Sequence of the first protein:
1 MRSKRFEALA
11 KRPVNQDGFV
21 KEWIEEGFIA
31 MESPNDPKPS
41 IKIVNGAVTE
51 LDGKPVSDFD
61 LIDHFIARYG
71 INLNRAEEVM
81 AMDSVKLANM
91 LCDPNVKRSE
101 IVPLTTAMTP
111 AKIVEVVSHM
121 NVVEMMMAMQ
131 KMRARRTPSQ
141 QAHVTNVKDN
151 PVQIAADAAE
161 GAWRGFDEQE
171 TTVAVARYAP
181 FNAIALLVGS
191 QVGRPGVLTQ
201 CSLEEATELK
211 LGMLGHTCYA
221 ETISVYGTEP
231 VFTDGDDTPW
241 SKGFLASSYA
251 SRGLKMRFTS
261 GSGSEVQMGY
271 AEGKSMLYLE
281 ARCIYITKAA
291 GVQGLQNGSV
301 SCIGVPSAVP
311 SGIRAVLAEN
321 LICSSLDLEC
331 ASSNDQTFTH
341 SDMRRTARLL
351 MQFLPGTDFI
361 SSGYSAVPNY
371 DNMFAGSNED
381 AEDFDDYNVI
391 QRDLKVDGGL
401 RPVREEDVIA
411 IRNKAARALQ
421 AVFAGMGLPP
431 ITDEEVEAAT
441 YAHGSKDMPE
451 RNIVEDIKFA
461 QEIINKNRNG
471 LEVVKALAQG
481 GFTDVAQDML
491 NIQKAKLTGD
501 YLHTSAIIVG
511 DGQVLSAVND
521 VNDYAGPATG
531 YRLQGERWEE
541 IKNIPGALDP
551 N

Sequence of the second protein:
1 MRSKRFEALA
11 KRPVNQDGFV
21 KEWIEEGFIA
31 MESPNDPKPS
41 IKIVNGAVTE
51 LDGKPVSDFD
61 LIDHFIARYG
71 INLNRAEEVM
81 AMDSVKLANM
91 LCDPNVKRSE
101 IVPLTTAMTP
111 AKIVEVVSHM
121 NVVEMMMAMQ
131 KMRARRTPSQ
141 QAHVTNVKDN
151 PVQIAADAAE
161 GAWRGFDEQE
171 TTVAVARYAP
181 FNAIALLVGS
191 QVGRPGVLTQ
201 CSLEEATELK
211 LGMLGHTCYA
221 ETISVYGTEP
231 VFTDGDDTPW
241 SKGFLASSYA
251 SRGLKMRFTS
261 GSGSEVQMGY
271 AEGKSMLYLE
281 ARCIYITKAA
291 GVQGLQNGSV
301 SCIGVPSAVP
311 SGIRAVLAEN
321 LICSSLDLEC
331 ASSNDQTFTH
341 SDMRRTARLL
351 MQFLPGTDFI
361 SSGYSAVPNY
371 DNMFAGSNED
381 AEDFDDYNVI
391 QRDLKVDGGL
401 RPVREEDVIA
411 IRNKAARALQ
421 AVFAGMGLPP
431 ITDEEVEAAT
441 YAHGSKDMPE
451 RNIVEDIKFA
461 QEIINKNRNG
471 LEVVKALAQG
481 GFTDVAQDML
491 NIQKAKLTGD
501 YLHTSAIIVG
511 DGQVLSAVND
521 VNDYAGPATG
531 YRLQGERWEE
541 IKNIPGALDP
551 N

The following describes two proteins that form a bound complex.

Interface contacts:
Residue L548 in the first protein contacts residue F19 in the second protein (closest heavy-atom distance 3.0 Å).
Residue R392 in the first protein contacts residue S311 in the second protein (closest heavy-atom distance 3.0 Å).
Residue N95 in the first protein interacts with residue N89 in the second protein (closest heavy-atom distance 3.1 Å).
Residue R12 in the first protein is in contact with residue D383 in the second protein (closest heavy-atom distance 3.3 Å).
Residue G526 in the first protein contacts residue E124 in the second protein (closest heavy-atom distance 3.3 Å).
Residue L548 in the first protein contacts residue K21 in the second protein (closest heavy-atom distance 2.9 Å).
Residue H119 in the first protein contacts residue A528 in the second protein (closest heavy-atom distance 3.1 Å).
Residue R314 in the first protein interacts with residue D393 in the second protein (closest heavy-atom distance 3.1 Å).
Residue N95 in the first protein is in contact with residue D93 in the second protein (closest heavy-atom distance 3.2 Å).
Residue D157 in the first protein interacts with residue R5 in the second protein (closest heavy-atom distance 3.3 Å).
Residue N89 in the first protein interacts with residue N95 in the second protein (closest heavy-atom distance 3.0 Å).
Residue D386 in the first protein interacts with residue S341 in the second protein (closest heavy-atom distance 2.6 Å).
Residue R5 in the first protein contacts residue H443 in the second protein (closest heavy-atom distance 2.8 Å).
Residue Y441 in the first protein interacts with residue M1 in the second protein (closest heavy-atom distance 3.1 Å).
Residue L9 in the first protein is in contact with residue A381 in the second protein (closest heavy-atom distance 3.3 Å).
Residue N89 in the first protein is in contact with residue A525 in the second protein (closest heavy-atom distance 3.3 Å).
Residue V20 in the first protein is in contact with residue R392 in the second protein (closest heavy-atom distance 3.0 Å).
Residue W23 in the first protein is in contact with residue P550 in the second protein (closest heavy-atom distance 3.3 Å).
Residue S341 in the first protein interacts with residue D386 in the second protein (closest heavy-atom distance 2.7 Å).
Residue A308 in the first protein is in contact with residue R392 in the second protein (closest heavy-atom distance 2.9 Å).
Residue R5 in the first protein is in contact with residue E160 in the second protein (closest heavy-atom distance 3.0 Å).
Residue P550 in the first protein interacts with residue W23 in the second protein (closest heavy-atom distance 3.2 Å).
Residue R12 in the first protein interacts with residue D386 in the second protein (closest heavy-atom distance 3.0 Å).
Residue E382 in the first protein contacts residue R12 in the second protein (closest heavy-atom distance 3.0 Å).
Residue E124 in the first protein interacts with residue Y524 in the second protein (closest heavy-atom distance 2.5 Å).
Residue E124 in the first protein interacts with residue R532 in the second protein (closest heavy-atom distance 2.8 Å).
Residue Y524 in the first protein contacts residue E124 in the second protein (closest heavy-atom distance 2.8 Å).
Residue D393 in the first protein contacts residue R314 in the second protein (closest heavy-atom distance 3.1 Å).
Residue D385 in the first protein interacts with residue N15 in the second protein (closest heavy-atom distance 3.0 Å).
Residue R532 in the first protein contacts residue E124 in the second protein (closest heavy-atom distance 2.5 Å).
Residue D393 in the first protein is in contact with residue R344 in the second protein (closest heavy-atom distance 2.8 Å).
Residue D393 in the first protein interacts with residue I313 in the second protein (closest heavy-atom distance 3.2 Å).
Residue R2 in the first protein contacts residue E405 in the second protein (closest heavy-atom distance 3.0 Å).
Residue L548 in the first protein contacts residue V20 in the second protein (closest heavy-atom distance 3.3 Å).
Residue T346 in the first protein contacts residue M343 in the second protein (closest heavy-atom distance 3.1 Å).
Residue R5 in the first protein contacts residue D157 in the second protein (closest heavy-atom distance 3.3 Å).
Residue K21 in the first protein interacts with residue L548 in the second protein (closest heavy-atom distance 2.8 Å).
Residue E405 in the first protein contacts residue S3 in the second protein (closest heavy-atom distance 2.9 Å).
Residue D383 in the first protein contacts residue R12 in the second protein (closest heavy-atom distance 3.1 Å).
Residue E22 in the first protein contacts residue K542 in the second protein (closest heavy-atom distance 3.1 Å).
Residue N121 in the first protein is in contact with residue Q130 in the second protein (closest heavy-atom distance 3.1 Å).
Residue A528 in the first protein is in contact with residue H119 in the second protein (closest heavy-atom distance 3.3 Å).
Residue F19 in the first protein interacts with residue L548 in the second protein (closest heavy-atom distance 3.0 Å).
Residue S311 in the first protein interacts with residue R392 in the second protein (closest heavy-atom distance 2.9 Å).
Residue I313 in the first protein is in contact with residue D393 in the second protein (closest heavy-atom distance 3.3 Å).
Residue R392 in the first protein is in contact with residue V20 in the second protein (closest heavy-atom distance 2.9 Å).
Residue R5 in the first protein contacts residue A366 in the second protein (closest heavy-atom distance 3.4 Å).
Residue D93 in the first protein contacts residue N95 in the second protein (closest heavy-atom distance 3.1 Å).
Residue V389 in the first protein is in contact with residue R344 in the second protein (closest heavy-atom distance 3.2 Å).
Residue P527 in the first protein interacts with residue E124 in the second protein (closest heavy-atom distance 3.3 Å).
Residue Y441 in the first protein is in contact with residue K4 in the second protein (closest heavy-atom distance 3.0 Å).
Residue R12 in the first protein interacts with residue E382 in the second protein (closest heavy-atom distance 2.9 Å).
Residue S3 in the first protein is in contact with residue E405 in the second protein (closest heavy-atom distance 3.2 Å).
Residue R344 in the first protein contacts residue D393 in the second protein (closest heavy-atom distance 2.8 Å).
Residue D386 in the first protein interacts with residue R12 in the second protein (closest heavy-atom distance 2.9 Å).
Residue E160 in the first protein contacts residue R5 in the second protein (closest heavy-atom distance 2.9 Å).
Residue K4 in the first protein is in contact with residue Y441 in the second protein (closest heavy-atom distance 3.0 Å).
Residue H443 in the first protein interacts with residue R5 in the second protein (closest heavy-atom distance 2.9 Å).
Residue R392 in the first protein interacts with residue A308 in the second protein (closest heavy-atom distance 3.0 Å).
Residue M343 in the first protein interacts with residue T346 in the second protein (closest heavy-atom distance 3.2 Å).